Sequence of the second protein:
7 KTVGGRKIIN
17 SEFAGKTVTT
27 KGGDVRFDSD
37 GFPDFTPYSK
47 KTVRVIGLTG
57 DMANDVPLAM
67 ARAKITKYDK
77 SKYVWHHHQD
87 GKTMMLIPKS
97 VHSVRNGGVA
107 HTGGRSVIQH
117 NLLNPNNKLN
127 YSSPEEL

Interface contacts:
Residue N60 in the second protein is in contact with residue L118 in the first protein (closest heavy-atom distance 3.8 Å).
Residue L118 in the second protein is in contact with residue N60 in the first protein (closest heavy-atom distance 3.8 Å).
Residue I52 in the second protein contacts residue I52 in the first protein (closest heavy-atom distance 3.7 Å).
Residue G53 in the second protein interacts with residue G53 in the first protein (closest heavy-atom distance 4.0 Å).

These two protein chains interact to form a complex.

Sequence of the first protein:
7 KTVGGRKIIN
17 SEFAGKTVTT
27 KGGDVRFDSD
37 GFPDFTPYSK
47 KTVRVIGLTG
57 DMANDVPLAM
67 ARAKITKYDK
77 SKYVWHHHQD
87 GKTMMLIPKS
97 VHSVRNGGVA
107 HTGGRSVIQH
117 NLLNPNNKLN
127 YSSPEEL